Contacts between the two chains:
Residue T57 in chain A contacts residue I33 in chain B (closest heavy-atom distance 3.2 Å).
Residue M27 in chain A contacts residue G28 in chain B (closest heavy-atom distance 3.0 Å).
Residue T57 in chain A interacts with residue D35 in chain B (closest heavy-atom distance 3.3 Å).
Residue Q60 in chain A contacts residue G28 in chain B (closest heavy-atom distance 3.8 Å).
Residue T57 in chain A contacts residue G34 in chain B (closest heavy-atom distance 2.4 Å).
Residue Q60 in chain A interacts with residue M27 in chain B (closest heavy-atom distance 3.9 Å).
Residue T57 in chain A contacts residue T32 in chain B (closest heavy-atom distance 3.3 Å).
Residue Q56 in chain A interacts with residue T32 in chain B (closest heavy-atom distance 4.7 Å).
Residue Q60 in chain A contacts residue S25 in chain B (closest heavy-atom distance 4.9 Å).
Residue Q56 in chain A is in contact with residue I33 in chain B (closest heavy-atom distance 3.3 Å).
Residue M27 in chain A interacts with residue E29 in chain B (closest heavy-atom distance 3.6 Å).
Residue M27 in chain A is in contact with residue Q56 in chain B (closest heavy-atom distance 3.7 Å).
Residue M27 in chain A interacts with residue M27 in chain B (closest heavy-atom distance 3.5 Å).
Residue T58 in chain A contacts residue D35 in chain B (closest heavy-atom distance 3.9 Å).
Residue Q60 in chain A interacts with residue G26 in chain B (closest heavy-atom distance 3.0 Å).
Residue G28 in chain A contacts residue Q56 in chain B (closest heavy-atom distance 4.6 Å).
Residue M27 in chain A is in contact with residue T57 in chain B (closest heavy-atom distance 4.6 Å).
Residue Q56 in chain A contacts residue G34 in chain B (closest heavy-atom distance 3.8 Å).

This data describes a binding interaction between two proteins.

Sequence of chain B:
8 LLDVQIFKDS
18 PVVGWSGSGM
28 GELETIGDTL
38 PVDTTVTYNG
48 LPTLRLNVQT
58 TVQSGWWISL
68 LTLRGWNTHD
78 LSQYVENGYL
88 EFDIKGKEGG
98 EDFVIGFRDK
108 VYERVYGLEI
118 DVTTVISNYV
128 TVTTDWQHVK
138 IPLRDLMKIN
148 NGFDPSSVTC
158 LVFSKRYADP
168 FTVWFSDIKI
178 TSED

Sequence of chain A:
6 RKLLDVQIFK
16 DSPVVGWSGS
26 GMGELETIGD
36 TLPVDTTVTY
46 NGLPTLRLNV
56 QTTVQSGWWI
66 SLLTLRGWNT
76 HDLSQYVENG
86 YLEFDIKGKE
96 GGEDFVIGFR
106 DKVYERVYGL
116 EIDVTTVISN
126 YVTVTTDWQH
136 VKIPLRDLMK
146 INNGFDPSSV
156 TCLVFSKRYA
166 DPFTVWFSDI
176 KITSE